Sequence of the first protein:
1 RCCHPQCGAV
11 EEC

The following describes two proteins that form a bound complex.

Contacts between the two chains:
Residue W110 in the second protein is in contact with residue H4 in the first protein (closest heavy-atom distance 3.9 Å).
Residue A107 in the second protein contacts residue R1 in the first protein (closest heavy-atom distance 4.1 Å).
Residue W110 in the second protein contacts residue Q6 in the first protein (closest heavy-atom distance 4.0 Å).
Residue W110 in the second protein is in contact with residue C7 in the first protein (closest heavy-atom distance 3.5 Å).
Residue N108 in the second protein is in contact with residue R1 in the first protein (closest heavy-atom distance 4.5 Å).

Sequence of the second protein:
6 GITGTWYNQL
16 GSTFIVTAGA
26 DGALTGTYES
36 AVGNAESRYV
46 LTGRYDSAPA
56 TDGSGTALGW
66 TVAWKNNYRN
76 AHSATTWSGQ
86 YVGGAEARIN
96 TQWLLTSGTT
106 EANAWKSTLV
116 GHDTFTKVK